Sequence of chain B:
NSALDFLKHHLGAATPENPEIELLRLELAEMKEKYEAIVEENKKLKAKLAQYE

These two protein chains interact to form a complex.

Interface contacts:
Residue R25 in chain B is in contact with residue L24 in chain A (closest heavy-atom distance 4.1 Å).
Residue I21 in chain B contacts residue I21 in chain A (closest heavy-atom distance 3.7 Å).
Residue L45 in chain B is in contact with residue L49 in chain A (closest heavy-atom distance 3.9 Å).
Residue Y35 in chain B is in contact with residue M31 in chain A (closest heavy-atom distance 4.1 Å).
Residue L28 in chain B contacts residue E27 in chain A (closest heavy-atom distance 3.7 Å).
Residue N18 in chain B contacts residue I21 in chain A (closest heavy-atom distance 4.0 Å).
Residue L28 in chain B interacts with residue L24 in chain A (closest heavy-atom distance 5.0 Å).
Residue K48 in chain B is in contact with residue E53 in chain A (closest heavy-atom distance 4.2 Å).
Residue N42 in chain B contacts residue L45 in chain A (closest heavy-atom distance 3.5 Å).
Residue Y52 in chain B interacts with residue E53 in chain A (closest heavy-atom distance 2.9 Å).
Residue M31 in chain B is in contact with residue L28 in chain A (closest heavy-atom distance 4.0 Å).
Residue L45 in chain B is in contact with residue N42 in chain A (closest heavy-atom distance 3.5 Å).
Residue Q51 in chain B interacts with residue E53 in chain A (closest heavy-atom distance 4.1 Å).
Residue E20 in chain B contacts residue R25 in chain A (closest heavy-atom distance 2.8 Å).
Residue L49 in chain B interacts with residue K48 in chain A (closest heavy-atom distance 4.2 Å).
Residue L24 in chain B contacts residue L28 in chain A (closest heavy-atom distance 3.8 Å).
Residue L24 in chain B contacts residue L24 in chain A (closest heavy-atom distance 3.9 Å).
Residue I21 in chain B interacts with residue E20 in chain A (closest heavy-atom distance 4.2 Å).
Residue L28 in chain B contacts residue M31 in chain A (closest heavy-atom distance 4.3 Å).
Residue Y35 in chain B interacts with residue Y35 in chain A (closest heavy-atom distance 3.5 Å).
Residue N42 in chain B is in contact with residue E41 in chain A (closest heavy-atom distance 2.9 Å).
Residue E20 in chain B is in contact with residue I21 in chain A (closest heavy-atom distance 4.2 Å).
Residue E41 in chain B contacts residue N42 in chain A (closest heavy-atom distance 4.7 Å).
Residue Y35 in chain B is in contact with residue I38 in chain A (closest heavy-atom distance 4.1 Å).
Residue L24 in chain B interacts with residue R25 in chain A (closest heavy-atom distance 3.9 Å).
Residue L24 in chain B interacts with residue I21 in chain A (closest heavy-atom distance 3.7 Å).
Residue L49 in chain B interacts with residue L45 in chain A (closest heavy-atom distance 3.4 Å).
Residue M31 in chain B is in contact with residue M31 in chain A (closest heavy-atom distance 3.5 Å).
Residue M31 in chain B is in contact with residue Y35 in chain A (closest heavy-atom distance 4.3 Å).
Residue K46 in chain B is in contact with residue L45 in chain A (closest heavy-atom distance 3.9 Å).
Residue Y52 in chain B interacts with residue L49 in chain A (closest heavy-atom distance 4.3 Å).
Residue K32 in chain B contacts residue M31 in chain A (closest heavy-atom distance 3.6 Å).
Residue I38 in chain B interacts with residue V39 in chain A (closest heavy-atom distance 3.2 Å).
Residue Y35 in chain B contacts residue K34 in chain A (closest heavy-atom distance 3.5 Å).
Residue L49 in chain B contacts residue L49 in chain A (closest heavy-atom distance 3.3 Å).
Residue V39 in chain B interacts with residue I38 in chain A (closest heavy-atom distance 4.6 Å).
Residue I21 in chain B interacts with residue L24 in chain A (closest heavy-atom distance 3.7 Å).
Residue L45 in chain B is in contact with residue K46 in chain A (closest heavy-atom distance 3.8 Å).
Residue N42 in chain B contacts residue I38 in chain A (closest heavy-atom distance 3.5 Å).
Residue Y52 in chain B contacts residue Y52 in chain A (closest heavy-atom distance 3.3 Å).
Residue I38 in chain B is in contact with residue N42 in chain A (closest heavy-atom distance 3.3 Å).
Residue E41 in chain B contacts residue K46 in chain A (closest heavy-atom distance 3.5 Å).
Residue R25 in chain B contacts residue E20 in chain A (closest heavy-atom distance 4.2 Å).
Residue I21 in chain B is in contact with residue N18 in chain A (closest heavy-atom distance 4.6 Å).
Residue I38 in chain B interacts with residue I38 in chain A (closest heavy-atom distance 3.4 Å).
Residue L28 in chain B is in contact with residue L28 in chain A (closest heavy-atom distance 3.4 Å).
Residue N42 in chain B is in contact with residue N42 in chain A (closest heavy-atom distance 2.8 Å).
Residue E20 in chain B interacts with residue P16 in chain A (closest heavy-atom distance 4.5 Å).
Residue L49 in chain B interacts with residue Y52 in chain A (closest heavy-atom distance 4.3 Å).
Residue K48 in chain B is in contact with residue L49 in chain A (closest heavy-atom distance 3.5 Å).
Residue L45 in chain B interacts with residue L45 in chain A (closest heavy-atom distance 3.4 Å).
Residue E27 in chain B is in contact with residue L28 in chain A (closest heavy-atom distance 3.5 Å).
Residue E53 in chain B interacts with residue K48 in chain A (closest heavy-atom distance 3.6 Å).
Residue K46 in chain B is in contact with residue E41 in chain A (closest heavy-atom distance 3.1 Å).
Residue K34 in chain B is in contact with residue Y35 in chain A (closest heavy-atom distance 3.6 Å).
Residue I38 in chain B contacts residue Y35 in chain A (closest heavy-atom distance 4.0 Å).
Residue M31 in chain B contacts residue K32 in chain A (closest heavy-atom distance 3.9 Å).
Residue E53 in chain B contacts residue Y52 in chain A (closest heavy-atom distance 3.0 Å).

Sequence of chain A:
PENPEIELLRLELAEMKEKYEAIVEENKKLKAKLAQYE